This data describes a binding interaction between two proteins.

Sequence of protein 1:
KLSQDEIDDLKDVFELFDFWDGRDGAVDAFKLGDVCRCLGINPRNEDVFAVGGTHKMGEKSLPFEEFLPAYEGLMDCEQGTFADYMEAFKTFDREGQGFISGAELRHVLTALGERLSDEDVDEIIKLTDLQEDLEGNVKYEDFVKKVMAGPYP

Residue-level contacts at the interface:
Residue M784 in protein 2 interacts with residue G81 in protein 1 (closest heavy-atom distance 3.2 Å).
Residue Q786 in protein 2 interacts with residue L110 in protein 1 (closest heavy-atom distance 2.4 Å).
Residue R795 in protein 2 interacts with residue R38 in protein 1 (closest heavy-atom distance 2.8 Å).
Residue Y792 in protein 2 is in contact with residue P152 in protein 1 (closest heavy-atom distance 3.5 Å).
Residue L793 in protein 2 is in contact with residue E124 in protein 1 (closest heavy-atom distance 3.3 Å).
Residue I781 in protein 2 is in contact with residue D85 in protein 1 (closest heavy-atom distance 3.4 Å).
Residue S51 in protein 2 is in contact with residue R95 in protein 1 (closest heavy-atom distance 2.9 Å).
Residue R795 in protein 2 interacts with residue N43 in protein 1 (closest heavy-atom distance 3.0 Å).
Residue F785 in protein 2 contacts residue F144 in protein 1 (closest heavy-atom distance 3.1 Å).
Residue Y792 in protein 2 interacts with residue L128 in protein 1 (closest heavy-atom distance 3.1 Å).
Residue I781 in protein 2 is in contact with residue A89 in protein 1 (closest heavy-atom distance 3.4 Å).
Residue R795 in protein 2 interacts with residue I42 in protein 1 (closest heavy-atom distance 2.9 Å).
Residue Q786 in protein 2 contacts residue L113 in protein 1 (closest heavy-atom distance 3.0 Å).
Residue R790 in protein 2 interacts with residue E115 in protein 1 (closest heavy-atom distance 3.2 Å).
Residue R805 in protein 2 contacts residue F20 in protein 1 (closest heavy-atom distance 3.3 Å).
Residue L778 in protein 2 is in contact with residue A89 in protein 1 (closest heavy-atom distance 3.5 Å).
Residue Y792 in protein 2 interacts with residue V148 in protein 1 (closest heavy-atom distance 3.6 Å).
Residue S51 in protein 2 interacts with residue E105 in protein 1 (closest heavy-atom distance 3.5 Å).
Residue M784 in protein 2 interacts with residue Y86 in protein 1 (closest heavy-atom distance 3.0 Å).
Residue G791 in protein 2 interacts with residue R38 in protein 1 (closest heavy-atom distance 3.5 Å).
Residue K31 in protein 2 is in contact with residue E96 in protein 1 (closest heavy-atom distance 3.5 Å).
Residue N726 in protein 2 contacts residue T82 in protein 1 (closest heavy-atom distance 2.9 Å).
Residue N726 in protein 2 contacts residue D85 in protein 1 (closest heavy-atom distance 3.0 Å).
Residue A787 in protein 2 interacts with residue P44 in protein 1 (closest heavy-atom distance 3.3 Å).
Residue R790 in protein 2 is in contact with residue R116 in protein 1 (closest heavy-atom distance 3.2 Å).
Residue L808 in protein 2 contacts residue F20 in protein 1 (closest heavy-atom distance 3.4 Å).
Residue R790 in protein 2 contacts residue L117 in protein 1 (closest heavy-atom distance 2.9 Å).
Residue Y798 in protein 2 contacts residue V14 in protein 1 (closest heavy-atom distance 3.4 Å).
Residue K780 in protein 2 contacts residue E79 in protein 1 (closest heavy-atom distance 2.7 Å).
Residue I794 in protein 2 contacts residue C39 in protein 1 (closest heavy-atom distance 3.6 Å).
Residue S783 in protein 2 contacts residue R45 in protein 1 (closest heavy-atom distance 3.5 Å).
Residue H788 in protein 2 is in contact with residue Y86 in protein 1 (closest heavy-atom distance 3.5 Å).
Residue R790 in protein 2 interacts with residue N46 in protein 1 (closest heavy-atom distance 3.1 Å).
Residue S721 in protein 2 contacts residue E88 in protein 1 (closest heavy-atom distance 2.7 Å).
Residue I794 in protein 2 is in contact with residue D35 in protein 1 (closest heavy-atom distance 3.4 Å).
Residue P725 in protein 2 is in contact with residue E88 in protein 1 (closest heavy-atom distance 3.2 Å).
Residue A787 in protein 2 interacts with residue N43 in protein 1 (closest heavy-atom distance 3.4 Å).
Residue L793 in protein 2 interacts with residue L128 in protein 1 (closest heavy-atom distance 3.4 Å).
Residue N726 in protein 2 contacts residue A84 in protein 1 (closest heavy-atom distance 3.4 Å).
Residue R795 in protein 2 interacts with residue G41 in protein 1 (closest heavy-atom distance 2.3 Å).
Residue H788 in protein 2 interacts with residue N43 in protein 1 (closest heavy-atom distance 3.5 Å).
Residue K31 in protein 2 is in contact with residue R95 in protein 1 (closest heavy-atom distance 3.6 Å).
Residue M784 in protein 2 is in contact with residue E79 in protein 1 (closest heavy-atom distance 3.6 Å).
Residue S50 in protein 2 is in contact with residue R95 in protein 1 (closest heavy-atom distance 3.0 Å).
Residue P725 in protein 2 contacts residue A84 in protein 1 (closest heavy-atom distance 3.4 Å).
Residue Q804 in protein 2 contacts residue W21 in protein 1 (closest heavy-atom distance 3.2 Å).
Residue L801 in protein 2 interacts with residue L17 in protein 1 (closest heavy-atom distance 2.8 Å).
Residue K780 in protein 2 interacts with residue R45 in protein 1 (closest heavy-atom distance 3.4 Å).
Residue H788 in protein 2 contacts residue V148 in protein 1 (closest heavy-atom distance 3.6 Å).
Residue I789 in protein 2 contacts residue I125 in protein 1 (closest heavy-atom distance 3.6 Å).
Residue S783 in protein 2 is in contact with residue E115 in protein 1 (closest heavy-atom distance 3.1 Å).
Residue K796 in protein 2 contacts residue P152 in protein 1 (closest heavy-atom distance 3.5 Å).
Residue R805 in protein 2 contacts residue W21 in protein 1 (closest heavy-atom distance 3.5 Å).
Residue L801 in protein 2 interacts with residue W21 in protein 1 (closest heavy-atom distance 3.1 Å).
Residue Y792 in protein 2 interacts with residue G151 in protein 1 (closest heavy-atom distance 3.2 Å).
Residue R790 in protein 2 is in contact with residue R38 in protein 1 (closest heavy-atom distance 3.4 Å).
Residue Q786 in protein 2 contacts residue E115 in protein 1 (closest heavy-atom distance 2.8 Å).
Residue K796 in protein 2 interacts with residue Y153 in protein 1 (closest heavy-atom distance 2.6 Å).
Residue Q49 in protein 2 contacts residue R95 in protein 1 (closest heavy-atom distance 3.0 Å).
Residue R777 in protein 2 contacts residue E79 in protein 1 (closest heavy-atom distance 3.4 Å).

Sequence of protein 2:
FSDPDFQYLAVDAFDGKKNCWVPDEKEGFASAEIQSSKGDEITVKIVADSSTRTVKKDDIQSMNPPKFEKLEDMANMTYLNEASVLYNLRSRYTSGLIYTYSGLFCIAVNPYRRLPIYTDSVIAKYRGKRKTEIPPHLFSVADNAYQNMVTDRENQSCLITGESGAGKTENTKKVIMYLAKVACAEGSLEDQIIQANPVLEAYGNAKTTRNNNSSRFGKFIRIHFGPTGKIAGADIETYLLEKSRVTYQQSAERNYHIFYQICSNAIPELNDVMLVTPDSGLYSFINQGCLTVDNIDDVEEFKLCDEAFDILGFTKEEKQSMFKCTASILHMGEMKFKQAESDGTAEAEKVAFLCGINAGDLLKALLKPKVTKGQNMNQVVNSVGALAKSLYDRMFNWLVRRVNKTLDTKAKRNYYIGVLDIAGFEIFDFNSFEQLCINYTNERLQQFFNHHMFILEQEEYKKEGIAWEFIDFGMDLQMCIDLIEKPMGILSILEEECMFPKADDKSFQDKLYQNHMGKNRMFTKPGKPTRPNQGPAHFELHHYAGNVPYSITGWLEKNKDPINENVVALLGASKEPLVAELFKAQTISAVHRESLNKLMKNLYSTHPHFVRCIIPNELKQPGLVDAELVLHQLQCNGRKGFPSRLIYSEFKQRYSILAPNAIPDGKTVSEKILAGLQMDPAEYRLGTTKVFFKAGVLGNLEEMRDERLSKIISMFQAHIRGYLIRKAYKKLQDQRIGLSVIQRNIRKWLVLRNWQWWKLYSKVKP